Interface contacts:
Residue E267 in the first protein contacts residue R249 in the second protein (closest heavy-atom distance 2.6 Å).
Residue F373 in the first protein contacts residue Q309 in the second protein (closest heavy-atom distance 3.2 Å).
Residue E221 in the first protein is in contact with residue C697 in the second protein (closest heavy-atom distance 3.1 Å).
Residue R469 in the first protein is in contact with residue W321 in the second protein (closest heavy-atom distance 3.4 Å).
Residue Y125 in the first protein is in contact with residue K649 in the second protein (closest heavy-atom distance 3.0 Å).
Residue F192 in the first protein interacts with residue Q534 in the second protein (closest heavy-atom distance 3.9 Å).
Residue R469 in the first protein is in contact with residue Y376 in the second protein (closest heavy-atom distance 3.2 Å).
Residue F192 in the first protein is in contact with residue P693 in the second protein (closest heavy-atom distance 3.4 Å).
Residue T273 in the first protein interacts with residue R242 in the second protein (closest heavy-atom distance 4.0 Å).
Residue N382 in the first protein is in contact with residue D252 in the second protein (closest heavy-atom distance 2.5 Å).
Residue R304 in the first protein is in contact with residue D338 in the second protein (closest heavy-atom distance 2.5 Å).
Residue E221 in the first protein interacts with residue Y673 in the second protein (closest heavy-atom distance 2.9 Å).
Residue E221 in the first protein is in contact with residue G694 in the second protein (closest heavy-atom distance 3.7 Å).
Residue A423 in the first protein interacts with residue R249 in the second protein (closest heavy-atom distance 4.0 Å).
Residue S286 in the first protein is in contact with residue P537 in the second protein (closest heavy-atom distance 2.7 Å).
Residue A271 in the first protein interacts with residue R242 in the second protein (closest heavy-atom distance 3.4 Å).
Residue T268 in the first protein interacts with residue R249 in the second protein (closest heavy-atom distance 3.6 Å).
Residue R191 in the first protein is in contact with residue P693 in the second protein (closest heavy-atom distance 3.0 Å).
Residue Q425 in the first protein is in contact with residue S360 in the second protein (closest heavy-atom distance 3.9 Å).
Residue I377 in the first protein interacts with residue Q309 in the second protein (closest heavy-atom distance 3.6 Å).
Residue T124 in the first protein is in contact with residue K649 in the second protein (closest heavy-atom distance 2.5 Å).
Residue R304 in the first protein interacts with residue E336 in the second protein (closest heavy-atom distance 2.5 Å).
Residue K220 in the first protein interacts with residue E670 in the second protein (closest heavy-atom distance 3.3 Å).
Residue D352 in the first protein is in contact with residue R242 in the second protein (closest heavy-atom distance 3.4 Å).
Residue A271 in the first protein is in contact with residue L246 in the second protein (closest heavy-atom distance 3.5 Å).
Residue R384 in the first protein interacts with residue E248 in the second protein (closest heavy-atom distance 3.1 Å).
Residue T222 in the first protein contacts residue C669 in the second protein (closest heavy-atom distance 3.9 Å).
Residue K595 in the first protein is in contact with residue N371 in the second protein (closest heavy-atom distance 3.2 Å).
Residue Y125 in the first protein is in contact with residue R695 in the second protein (closest heavy-atom distance 3.1 Å).
Residue R426 in the first protein interacts with residue E361 in the second protein (closest heavy-atom distance 3.0 Å).
Residue L229 in the first protein interacts with residue P537 in the second protein (closest heavy-atom distance 3.4 Å).
Residue T421 in the first protein contacts residue P251 in the second protein (closest heavy-atom distance 3.6 Å).
Residue Q425 in the first protein is in contact with residue E361 in the second protein (closest heavy-atom distance 3.3 Å).
Residue D190 in the first protein is in contact with residue D578 in the second protein (closest heavy-atom distance 3.7 Å).
Residue R413 in the first protein is in contact with residue D540 in the second protein (closest heavy-atom distance 3.2 Å).
Residue R413 in the first protein is in contact with residue R539 in the second protein (closest heavy-atom distance 3.0 Å).
Residue N381 in the first protein interacts with residue D252 in the second protein (closest heavy-atom distance 3.0 Å).
Residue T268 in the first protein contacts residue E248 in the second protein (closest heavy-atom distance 4.1 Å).
Residue E410 in the first protein interacts with residue R539 in the second protein (closest heavy-atom distance 3.7 Å).
Residue D270 in the first protein interacts with residue E248 in the second protein (closest heavy-atom distance 2.6 Å).
Residue T222 in the first protein contacts residue Y619 in the second protein (closest heavy-atom distance 3.9 Å).
Residue K303 in the first protein is in contact with residue H335 in the second protein (closest heavy-atom distance 3.1 Å).
Residue Y126 in the first protein contacts residue K649 in the second protein (closest heavy-atom distance 3.2 Å).
Residue E221 in the first protein is in contact with residue C669 in the second protein (closest heavy-atom distance 4.1 Å).
Residue Y126 in the first protein contacts residue G696 in the second protein (closest heavy-atom distance 3.7 Å).
Residue A411 in the first protein is in contact with residue R539 in the second protein (closest heavy-atom distance 2.6 Å).
Residue T421 in the first protein is in contact with residue R249 in the second protein (closest heavy-atom distance 2.4 Å).
Residue K303 in the first protein contacts residue R373 in the second protein (closest heavy-atom distance 3.3 Å).
Residue Y126 in the first protein interacts with residue R695 in the second protein (closest heavy-atom distance 3.3 Å).
Residue R191 in the first protein interacts with residue D578 in the second protein (closest heavy-atom distance 3.8 Å).
Residue E302 in the first protein contacts residue R373 in the second protein (closest heavy-atom distance 2.9 Å).
Residue K303 in the first protein interacts with residue E336 in the second protein (closest heavy-atom distance 3.0 Å).
Residue F398 in the first protein interacts with residue F112 in the second protein (closest heavy-atom distance 3.6 Å).
Residue E221 in the first protein is in contact with residue P693 in the second protein (closest heavy-atom distance 3.3 Å).
Residue E221 in the first protein interacts with residue G696 in the second protein (closest heavy-atom distance 3.6 Å).
Residue F192 in the first protein interacts with residue Y673 in the second protein (closest heavy-atom distance 4.0 Å).
Residue T222 in the first protein interacts with residue E670 in the second protein (closest heavy-atom distance 3.2 Å).
Residue K303 in the first protein interacts with residue F366 in the second protein (closest heavy-atom distance 3.6 Å).
Residue D190 in the first protein is in contact with residue Q534 in the second protein (closest heavy-atom distance 3.8 Å).
Residue D270 in the first protein is in contact with residue L246 in the second protein (closest heavy-atom distance 4.0 Å).

These two protein chains interact to form a complex.

Sequence of the first protein:
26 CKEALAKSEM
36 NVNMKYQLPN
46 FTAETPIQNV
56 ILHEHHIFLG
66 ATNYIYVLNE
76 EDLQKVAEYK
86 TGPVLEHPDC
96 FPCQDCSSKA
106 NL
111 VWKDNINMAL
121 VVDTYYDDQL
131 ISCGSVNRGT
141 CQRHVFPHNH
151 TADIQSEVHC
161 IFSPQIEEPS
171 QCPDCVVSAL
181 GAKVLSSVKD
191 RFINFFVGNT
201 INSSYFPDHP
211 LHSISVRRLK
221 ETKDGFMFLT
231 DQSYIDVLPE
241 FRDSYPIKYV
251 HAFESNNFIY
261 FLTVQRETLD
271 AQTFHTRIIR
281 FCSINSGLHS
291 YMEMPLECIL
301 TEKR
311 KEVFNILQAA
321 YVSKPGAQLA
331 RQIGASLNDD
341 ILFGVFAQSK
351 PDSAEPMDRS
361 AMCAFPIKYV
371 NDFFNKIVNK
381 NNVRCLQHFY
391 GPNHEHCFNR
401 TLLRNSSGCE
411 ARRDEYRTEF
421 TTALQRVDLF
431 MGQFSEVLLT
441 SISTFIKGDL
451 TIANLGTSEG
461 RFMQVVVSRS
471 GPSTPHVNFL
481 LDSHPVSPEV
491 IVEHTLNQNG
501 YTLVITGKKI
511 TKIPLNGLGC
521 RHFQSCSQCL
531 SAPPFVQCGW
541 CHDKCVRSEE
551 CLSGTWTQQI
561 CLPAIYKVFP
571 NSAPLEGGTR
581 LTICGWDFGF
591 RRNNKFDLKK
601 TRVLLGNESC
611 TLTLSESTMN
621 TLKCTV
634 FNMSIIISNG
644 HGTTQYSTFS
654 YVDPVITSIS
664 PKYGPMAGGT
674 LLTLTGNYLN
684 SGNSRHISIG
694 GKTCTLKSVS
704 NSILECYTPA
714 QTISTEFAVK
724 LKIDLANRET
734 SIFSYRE

Sequence of the second protein:
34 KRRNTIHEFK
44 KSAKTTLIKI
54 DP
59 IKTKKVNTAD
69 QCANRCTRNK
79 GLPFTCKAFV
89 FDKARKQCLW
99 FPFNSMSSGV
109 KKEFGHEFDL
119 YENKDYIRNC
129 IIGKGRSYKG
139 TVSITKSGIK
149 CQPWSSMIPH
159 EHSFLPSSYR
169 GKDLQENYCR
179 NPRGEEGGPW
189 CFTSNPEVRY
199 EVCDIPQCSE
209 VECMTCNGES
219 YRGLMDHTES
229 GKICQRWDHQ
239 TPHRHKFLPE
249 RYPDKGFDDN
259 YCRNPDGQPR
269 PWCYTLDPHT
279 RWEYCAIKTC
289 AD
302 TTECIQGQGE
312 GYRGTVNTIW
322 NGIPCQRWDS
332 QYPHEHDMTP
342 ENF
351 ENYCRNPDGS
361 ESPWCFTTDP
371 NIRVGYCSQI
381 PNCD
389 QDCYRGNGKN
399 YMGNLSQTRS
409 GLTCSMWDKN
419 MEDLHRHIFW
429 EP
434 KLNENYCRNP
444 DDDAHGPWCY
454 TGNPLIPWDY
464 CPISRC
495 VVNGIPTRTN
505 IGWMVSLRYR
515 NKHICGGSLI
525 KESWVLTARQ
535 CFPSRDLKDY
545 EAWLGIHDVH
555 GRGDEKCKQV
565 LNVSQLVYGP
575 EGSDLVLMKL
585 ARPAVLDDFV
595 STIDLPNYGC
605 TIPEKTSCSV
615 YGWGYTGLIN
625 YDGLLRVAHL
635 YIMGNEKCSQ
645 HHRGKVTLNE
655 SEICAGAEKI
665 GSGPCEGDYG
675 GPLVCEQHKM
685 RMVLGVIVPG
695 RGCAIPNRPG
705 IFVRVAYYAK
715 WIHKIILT